Sequence of the first protein:
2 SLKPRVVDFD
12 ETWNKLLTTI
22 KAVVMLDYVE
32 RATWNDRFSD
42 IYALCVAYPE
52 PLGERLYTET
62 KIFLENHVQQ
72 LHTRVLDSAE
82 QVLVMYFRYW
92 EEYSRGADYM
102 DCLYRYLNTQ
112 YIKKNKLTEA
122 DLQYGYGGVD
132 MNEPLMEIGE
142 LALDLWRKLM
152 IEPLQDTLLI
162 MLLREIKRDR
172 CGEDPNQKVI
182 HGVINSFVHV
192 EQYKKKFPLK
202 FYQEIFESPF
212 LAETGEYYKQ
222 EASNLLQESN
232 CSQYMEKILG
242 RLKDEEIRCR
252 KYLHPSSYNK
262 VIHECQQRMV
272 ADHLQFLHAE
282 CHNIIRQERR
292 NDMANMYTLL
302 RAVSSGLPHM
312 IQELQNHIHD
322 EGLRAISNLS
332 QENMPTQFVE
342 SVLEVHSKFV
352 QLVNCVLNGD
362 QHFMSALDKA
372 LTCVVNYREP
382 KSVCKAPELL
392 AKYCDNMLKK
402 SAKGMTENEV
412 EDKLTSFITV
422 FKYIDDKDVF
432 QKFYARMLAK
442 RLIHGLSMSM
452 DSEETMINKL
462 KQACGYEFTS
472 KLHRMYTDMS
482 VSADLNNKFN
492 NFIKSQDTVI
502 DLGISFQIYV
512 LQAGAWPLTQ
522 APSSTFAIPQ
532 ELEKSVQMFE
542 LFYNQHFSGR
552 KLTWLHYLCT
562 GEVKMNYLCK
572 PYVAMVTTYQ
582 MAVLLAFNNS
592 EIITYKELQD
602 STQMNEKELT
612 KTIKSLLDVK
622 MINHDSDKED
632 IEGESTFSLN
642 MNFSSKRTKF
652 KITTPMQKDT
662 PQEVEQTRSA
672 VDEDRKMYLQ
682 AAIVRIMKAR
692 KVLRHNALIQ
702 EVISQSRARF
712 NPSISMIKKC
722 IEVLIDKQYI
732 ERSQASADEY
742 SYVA

The following describes two proteins that form a bound complex.

Residue-level contacts at the interface:
Residue P5 in the first protein interacts with residue H340 in the second protein (closest heavy-atom distance 3.3 Å).
Residue A121 in the first protein is in contact with residue A238 in the second protein (closest heavy-atom distance 3.7 Å).
Residue V130 in the first protein contacts residue V215 in the second protein (closest heavy-atom distance 3.8 Å).
Residue A48 in the first protein is in contact with residue A344 in the second protein (closest heavy-atom distance 4.9 Å).
Residue K115 in the first protein interacts with residue Q348 in the second protein (closest heavy-atom distance 4.0 Å).
Residue Y127 in the first protein is in contact with residue C244 in the second protein (closest heavy-atom distance 4.6 Å).
Residue Y127 in the first protein is in contact with residue L352 in the second protein (closest heavy-atom distance 3.6 Å).
Residue A48 in the first protein is in contact with residue P339 in the second protein (closest heavy-atom distance 4.7 Å).
Residue G126 in the first protein contacts residue P240 in the second protein (closest heavy-atom distance 5.0 Å).
Residue Y127 in the first protein is in contact with residue V215 in the second protein (closest heavy-atom distance 4.8 Å).
Residue D122 in the first protein interacts with residue Q261 in the second protein (closest heavy-atom distance 4.1 Å).
Residue Q124 in the first protein interacts with residue Q348 in the second protein (closest heavy-atom distance 4.3 Å).
Residue Q124 in the first protein interacts with residue D349 in the second protein (closest heavy-atom distance 4.3 Å).
Residue Y127 in the first protein interacts with residue S351 in the second protein (closest heavy-atom distance 4.4 Å).
Residue Y49 in the first protein interacts with residue H340 in the second protein (closest heavy-atom distance 3.8 Å).
Residue E120 in the first protein is in contact with residue A238 in the second protein (closest heavy-atom distance 4.8 Å).
Residue A121 in the first protein interacts with residue K237 in the second protein (closest heavy-atom distance 4.7 Å).
Residue K115 in the first protein interacts with residue T345 in the second protein (closest heavy-atom distance 3.6 Å).
Residue Y127 in the first protein interacts with residue Q348 in the second protein (closest heavy-atom distance 3.1 Å).
Residue L123 in the first protein interacts with residue V241 in the second protein (closest heavy-atom distance 4.9 Å).
Residue T119 in the first protein is in contact with residue K237 in the second protein (closest heavy-atom distance 2.4 Å).
Residue Q111 in the first protein interacts with residue T345 in the second protein (closest heavy-atom distance 3.0 Å).
Residue P5 in the first protein is in contact with residue L341 in the second protein (closest heavy-atom distance 3.1 Å).
Residue Y107 in the first protein is in contact with residue T345 in the second protein (closest heavy-atom distance 3.9 Å).
Residue P5 in the first protein is in contact with residue I342 in the second protein (closest heavy-atom distance 3.4 Å).
Residue Y125 in the first protein interacts with residue V241 in the second protein (closest heavy-atom distance 2.9 Å).
Residue Q124 in the first protein contacts residue L352 in the second protein (closest heavy-atom distance 3.1 Å).
Residue Y43 in the first protein contacts residue P343 in the second protein (closest heavy-atom distance 3.3 Å).
Residue Y127 in the first protein contacts residue V241 in the second protein (closest heavy-atom distance 3.4 Å).
Residue Y127 in the first protein is in contact with residue Q242 in the second protein (closest heavy-atom distance 3.0 Å).
Residue Y125 in the first protein interacts with residue K237 in the second protein (closest heavy-atom distance 3.3 Å).
Residue Y125 in the first protein is in contact with residue Q242 in the second protein (closest heavy-atom distance 3.1 Å).
Residue A121 in the first protein is in contact with residue L260 in the second protein (closest heavy-atom distance 4.0 Å).
Residue K4 in the first protein interacts with residue H340 in the second protein (closest heavy-atom distance 4.0 Å).
Residue E120 in the first protein contacts residue K237 in the second protein (closest heavy-atom distance 3.7 Å).
Residue L123 in the first protein is in contact with residue K354 in the second protein (closest heavy-atom distance 3.7 Å).
Residue G126 in the first protein is in contact with residue Q242 in the second protein (closest heavy-atom distance 3.4 Å).
Residue K4 in the first protein contacts residue L341 in the second protein (closest heavy-atom distance 3.3 Å).
Residue V47 in the first protein interacts with residue A344 in the second protein (closest heavy-atom distance 3.8 Å).
Residue P5 in the first protein is in contact with residue P343 in the second protein (closest heavy-atom distance 4.0 Å).
Residue Y49 in the first protein interacts with residue P339 in the second protein (closest heavy-atom distance 3.4 Å).
Residue K115 in the first protein contacts residue D349 in the second protein (closest heavy-atom distance 2.9 Å).
Residue Y107 in the first protein interacts with residue P343 in the second protein (closest heavy-atom distance 4.3 Å).
Residue L123 in the first protein interacts with residue F264 in the second protein (closest heavy-atom distance 3.5 Å).
Residue Y125 in the first protein is in contact with residue A238 in the second protein (closest heavy-atom distance 3.1 Å).
Residue G126 in the first protein interacts with residue V215 in the second protein (closest heavy-atom distance 4.0 Å).
Residue L123 in the first protein interacts with residue L352 in the second protein (closest heavy-atom distance 4.4 Å).
Residue E120 in the first protein is in contact with residue L260 in the second protein (closest heavy-atom distance 4.0 Å).
Residue A121 in the first protein contacts residue Q261 in the second protein (closest heavy-atom distance 2.3 Å).
Residue G128 in the first protein is in contact with residue V215 in the second protein (closest heavy-atom distance 4.6 Å).
Residue Q111 in the first protein is in contact with residue L346 in the second protein (closest heavy-atom distance 3.9 Å).
Residue L123 in the first protein contacts residue Y398 in the second protein (closest heavy-atom distance 4.1 Å).
Residue Y125 in the first protein contacts residue P240 in the second protein (closest heavy-atom distance 3.5 Å).
Residue P5 in the first protein contacts residue P339 in the second protein (closest heavy-atom distance 3.5 Å).
Residue Y125 in the first protein is in contact with residue S212 in the second protein (closest heavy-atom distance 3.8 Å).
Residue D131 in the first protein interacts with residue E214 in the second protein (closest heavy-atom distance 4.6 Å).
Residue V47 in the first protein contacts residue T345 in the second protein (closest heavy-atom distance 4.1 Å).
Residue Y125 in the first protein contacts residue L239 in the second protein (closest heavy-atom distance 3.9 Å).
Residue V47 in the first protein is in contact with residue P343 in the second protein (closest heavy-atom distance 3.6 Å).
Residue L123 in the first protein interacts with residue Q261 in the second protein (closest heavy-atom distance 4.1 Å).

Sequence of the second protein:
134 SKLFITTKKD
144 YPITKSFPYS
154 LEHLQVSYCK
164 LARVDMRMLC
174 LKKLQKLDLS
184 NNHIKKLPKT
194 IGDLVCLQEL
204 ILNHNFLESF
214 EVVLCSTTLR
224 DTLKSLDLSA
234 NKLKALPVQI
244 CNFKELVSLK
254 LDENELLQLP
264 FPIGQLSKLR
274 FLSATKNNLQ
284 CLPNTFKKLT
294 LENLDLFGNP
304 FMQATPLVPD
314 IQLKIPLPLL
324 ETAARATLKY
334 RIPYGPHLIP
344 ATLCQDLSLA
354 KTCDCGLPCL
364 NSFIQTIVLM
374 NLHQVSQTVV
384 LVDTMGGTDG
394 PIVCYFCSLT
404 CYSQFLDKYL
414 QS